Residue-level contacts at the interface:
Residue E347 in the second protein is in contact with residue L252 in the first protein (closest heavy-atom distance 4.8 Å).
Residue I294 in the second protein interacts with residue L263 in the first protein (closest heavy-atom distance 3.7 Å).
Residue F332 in the second protein contacts residue L259 in the first protein (closest heavy-atom distance 4.1 Å).
Residue N276 in the second protein contacts residue D297 in the first protein (closest heavy-atom distance 2.4 Å).
Residue N333 in the second protein interacts with residue S278 in the first protein (closest heavy-atom distance 4.1 Å).
Residue E339 in the second protein is in contact with residue R255 in the first protein (closest heavy-atom distance 3.5 Å).
Residue N333 in the second protein interacts with residue D277 in the first protein (closest heavy-atom distance 4.1 Å).
Residue L226 in the second protein is in contact with residue V296 in the first protein (closest heavy-atom distance 3.7 Å).
Residue I301 in the second protein is in contact with residue D286 in the first protein (closest heavy-atom distance 4.7 Å).
Residue T222 in the second protein is in contact with residue Y302 in the first protein (closest heavy-atom distance 4.2 Å).
Residue G343 in the second protein interacts with residue L252 in the first protein (closest heavy-atom distance 4.2 Å).
Residue I340 in the second protein is in contact with residue L252 in the first protein (closest heavy-atom distance 4.1 Å).
Residue R331 in the second protein interacts with residue D285 in the first protein (closest heavy-atom distance 4.6 Å).
Residue R225 in the second protein contacts residue Y302 in the first protein (closest heavy-atom distance 3.6 Å).
Residue L226 in the second protein contacts residue D300 in the first protein (closest heavy-atom distance 3.3 Å).
Residue V360 in the second protein contacts residue L259 in the first protein (closest heavy-atom distance 3.8 Å).
Residue S279 in the second protein contacts residue L290 in the first protein (closest heavy-atom distance 3.9 Å).
Residue N276 in the second protein contacts residue H294 in the first protein (closest heavy-atom distance 4.8 Å).
Residue F363 in the second protein interacts with residue L263 in the first protein (closest heavy-atom distance 4.7 Å).
Residue E339 in the second protein is in contact with residue L252 in the first protein (closest heavy-atom distance 4.8 Å).
Residue L344 in the second protein contacts residue L252 in the first protein (closest heavy-atom distance 4.2 Å).
Residue I340 in the second protein contacts residue R255 in the first protein (closest heavy-atom distance 3.7 Å).
Residue V360 in the second protein is in contact with residue T260 in the first protein (closest heavy-atom distance 4.3 Å).
Residue N275 in the second protein contacts residue H294 in the first protein (closest heavy-atom distance 4.4 Å).
Residue F332 in the second protein is in contact with residue E279 in the first protein (closest heavy-atom distance 4.0 Å).
Residue I340 in the second protein is in contact with residue L259 in the first protein (closest heavy-atom distance 3.8 Å).
Residue F332 in the second protein is in contact with residue T262 in the first protein (closest heavy-atom distance 4.5 Å).
Residue V360 in the second protein interacts with residue L256 in the first protein (closest heavy-atom distance 3.8 Å).
Residue N276 in the second protein interacts with residue A293 in the first protein (closest heavy-atom distance 4.8 Å).
Residue F363 in the second protein interacts with residue L264 in the first protein (closest heavy-atom distance 3.6 Å).
Residue Q334 in the second protein contacts residue R284 in the first protein (closest heavy-atom distance 3.5 Å).
Residue L325 in the second protein is in contact with residue L259 in the first protein (closest heavy-atom distance 4.3 Å).
Residue S322 in the second protein is in contact with residue D286 in the first protein (closest heavy-atom distance 3.8 Å).
Residue K227 in the second protein contacts residue D297 in the first protein (closest heavy-atom distance 3.7 Å).
Residue I301 in the second protein interacts with residue L290 in the first protein (closest heavy-atom distance 3.8 Å).
Residue K229 in the second protein is in contact with residue Y302 in the first protein (closest heavy-atom distance 2.7 Å).
Residue N223 in the second protein interacts with residue N303 in the first protein (closest heavy-atom distance 3.8 Å).
Residue T222 in the second protein interacts with residue N303 in the first protein (closest heavy-atom distance 3.1 Å).
Residue Q334 in the second protein contacts residue D285 in the first protein (closest heavy-atom distance 4.8 Å).
Residue N299 in the second protein contacts residue L290 in the first protein (closest heavy-atom distance 3.3 Å).
Residue R331 in the second protein is in contact with residue E279 in the first protein (closest heavy-atom distance 3.9 Å).
Residue N275 in the second protein contacts residue L290 in the first protein (closest heavy-atom distance 3.6 Å).
Residue L344 in the second protein interacts with residue L256 in the first protein (closest heavy-atom distance 4.4 Å).
Residue I340 in the second protein is in contact with residue L256 in the first protein (closest heavy-atom distance 4.3 Å).
Residue F332 in the second protein is in contact with residue L263 in the first protein (closest heavy-atom distance 3.6 Å).
Residue L226 in the second protein is in contact with residue Y302 in the first protein (closest heavy-atom distance 4.8 Å).
Residue F332 in the second protein contacts residue S278 in the first protein (closest heavy-atom distance 4.4 Å).
Residue I335 in the second protein contacts residue I283 in the first protein (closest heavy-atom distance 4.2 Å).
Residue K320 in the second protein contacts residue D286 in the first protein (closest heavy-atom distance 3.8 Å).
Residue Q297 in the second protein interacts with residue L290 in the first protein (closest heavy-atom distance 4.0 Å).
Residue F332 in the second protein is in contact with residue D277 in the first protein (closest heavy-atom distance 3.8 Å).
Residue I301 in the second protein contacts residue I289 in the first protein (closest heavy-atom distance 4.1 Å).
Residue D336 in the second protein contacts residue R255 in the first protein (closest heavy-atom distance 4.8 Å).
Residue F363 in the second protein interacts with residue T260 in the first protein (closest heavy-atom distance 4.2 Å).
Residue R331 in the second protein interacts with residue S278 in the first protein (closest heavy-atom distance 3.4 Å).
Residue R331 in the second protein is in contact with residue S287 in the first protein (closest heavy-atom distance 3.5 Å).
Residue G343 in the second protein contacts residue D248 in the first protein (closest heavy-atom distance 4.9 Å).
Residue E347 in the second protein interacts with residue K249 in the first protein (closest heavy-atom distance 4.1 Å).
Residue L337 in the second protein contacts residue L259 in the first protein (closest heavy-atom distance 4.7 Å).
Residue R331 in the second protein interacts with residue D277 in the first protein (closest heavy-atom distance 3.9 Å).

The following describes two proteins that form a bound complex.

Sequence of the first protein:
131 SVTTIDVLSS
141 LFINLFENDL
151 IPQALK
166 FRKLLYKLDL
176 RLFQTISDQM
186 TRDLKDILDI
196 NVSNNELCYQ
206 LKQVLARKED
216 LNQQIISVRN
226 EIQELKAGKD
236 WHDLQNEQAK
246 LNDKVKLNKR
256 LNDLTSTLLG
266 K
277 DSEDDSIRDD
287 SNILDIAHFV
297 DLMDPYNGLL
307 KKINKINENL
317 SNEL

Sequence of the second protein:
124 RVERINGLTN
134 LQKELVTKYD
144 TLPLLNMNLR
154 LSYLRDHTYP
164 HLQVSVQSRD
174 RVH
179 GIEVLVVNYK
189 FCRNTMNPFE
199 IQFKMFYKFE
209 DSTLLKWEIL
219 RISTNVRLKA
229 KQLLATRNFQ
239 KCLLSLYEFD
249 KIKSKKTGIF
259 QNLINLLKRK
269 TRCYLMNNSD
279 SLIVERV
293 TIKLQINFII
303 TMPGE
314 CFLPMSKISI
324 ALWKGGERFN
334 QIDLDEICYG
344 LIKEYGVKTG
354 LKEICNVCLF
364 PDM